Sequence of protein 2:
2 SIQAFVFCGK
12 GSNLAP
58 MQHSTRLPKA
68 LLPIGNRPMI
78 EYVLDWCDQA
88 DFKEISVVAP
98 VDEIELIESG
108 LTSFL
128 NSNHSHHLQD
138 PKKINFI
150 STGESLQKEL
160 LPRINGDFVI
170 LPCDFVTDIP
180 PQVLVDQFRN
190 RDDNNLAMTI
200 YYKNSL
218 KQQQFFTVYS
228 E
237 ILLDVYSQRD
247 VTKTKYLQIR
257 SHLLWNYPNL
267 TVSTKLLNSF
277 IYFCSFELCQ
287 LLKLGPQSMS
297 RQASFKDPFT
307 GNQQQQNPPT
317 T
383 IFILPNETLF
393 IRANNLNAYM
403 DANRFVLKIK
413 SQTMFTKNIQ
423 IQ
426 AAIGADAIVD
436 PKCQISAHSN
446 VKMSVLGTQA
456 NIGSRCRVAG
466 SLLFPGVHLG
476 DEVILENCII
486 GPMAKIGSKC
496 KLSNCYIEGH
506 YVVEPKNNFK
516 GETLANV

Interface contacts:
Residue F224 in protein 1 contacts residue V268 in protein 2 (closest heavy-atom distance 2.7 Å).
Residue V225 in protein 1 is in contact with residue T267 in protein 2 (closest heavy-atom distance 3.9 Å).
Residue L200 in protein 1 contacts residue W261 in protein 2 (closest heavy-atom distance 4.3 Å).
Residue Q212 in protein 1 interacts with residue Y252 in protein 2 (closest heavy-atom distance 4.8 Å).
Residue E223 in protein 1 is in contact with residue T270 in protein 2 (closest heavy-atom distance 5.0 Å).
Residue D222 in protein 1 is in contact with residue S269 in protein 2 (closest heavy-atom distance 4.9 Å).
Residue I211 in protein 1 is in contact with residue W261 in protein 2 (closest heavy-atom distance 4.3 Å).
Residue D229 in protein 1 contacts residue P264 in protein 2 (closest heavy-atom distance 3.0 Å).
Residue R227 in protein 1 contacts residue N265 in protein 2 (closest heavy-atom distance 3.4 Å).
Residue T209 in protein 1 contacts residue S257 in protein 2 (closest heavy-atom distance 4.8 Å).
Residue D222 in protein 1 interacts with residue V268 in protein 2 (closest heavy-atom distance 3.6 Å).
Residue N228 in protein 1 is in contact with residue W261 in protein 2 (closest heavy-atom distance 4.3 Å).
Residue N228 in protein 1 contacts residue P264 in protein 2 (closest heavy-atom distance 3.6 Å).
Residue T173 in protein 1 contacts residue P264 in protein 2 (closest heavy-atom distance 3.4 Å).
Residue I226 in protein 1 interacts with residue T267 in protein 2 (closest heavy-atom distance 4.5 Å).
Residue P215 in protein 1 interacts with residue Y252 in protein 2 (closest heavy-atom distance 3.6 Å).
Residue I226 in protein 1 is in contact with residue N265 in protein 2 (closest heavy-atom distance 3.4 Å).
Residue P175 in protein 1 contacts residue W261 in protein 2 (closest heavy-atom distance 3.9 Å).
Residue R227 in protein 1 interacts with residue L266 in protein 2 (closest heavy-atom distance 4.8 Å).
Residue L202 in protein 1 contacts residue W261 in protein 2 (closest heavy-atom distance 3.7 Å).
Residue E223 in protein 1 interacts with residue V268 in protein 2 (closest heavy-atom distance 4.5 Å).
Residue I213 in protein 1 is in contact with residue L253 in protein 2 (closest heavy-atom distance 4.0 Å).
Residue V225 in protein 1 contacts residue V268 in protein 2 (closest heavy-atom distance 4.8 Å).
Residue I226 in protein 1 interacts with residue L266 in protein 2 (closest heavy-atom distance 2.7 Å).
Residue P175 in protein 1 interacts with residue P264 in protein 2 (closest heavy-atom distance 4.8 Å).
Residue L218 in protein 1 contacts residue L253 in protein 2 (closest heavy-atom distance 3.8 Å).
Residue I226 in protein 1 is in contact with residue P264 in protein 2 (closest heavy-atom distance 3.6 Å).
Residue D229 in protein 1 is in contact with residue N265 in protein 2 (closest heavy-atom distance 4.4 Å).
Residue I213 in protein 1 is in contact with residue I255 in protein 2 (closest heavy-atom distance 4.7 Å).
Residue I213 in protein 1 is in contact with residue Y252 in protein 2 (closest heavy-atom distance 3.6 Å).
Residue I226 in protein 1 interacts with residue I255 in protein 2 (closest heavy-atom distance 4.7 Å).
Residue I211 in protein 1 contacts residue S257 in protein 2 (closest heavy-atom distance 3.8 Å).
Residue F224 in protein 1 contacts residue L266 in protein 2 (closest heavy-atom distance 4.7 Å).
Residue D219 in protein 1 interacts with residue Q219 in protein 2 (closest heavy-atom distance 3.2 Å).
Residue D222 in protein 1 is in contact with residue T270 in protein 2 (closest heavy-atom distance 2.9 Å).
Residue Y174 in protein 1 contacts residue P264 in protein 2 (closest heavy-atom distance 4.7 Å).
Residue I226 in protein 1 is in contact with residue L260 in protein 2 (closest heavy-atom distance 3.9 Å).
Residue T173 in protein 1 contacts residue E228 in protein 2 (closest heavy-atom distance 4.4 Å).
Residue L218 in protein 1 interacts with residue Q219 in protein 2 (closest heavy-atom distance 4.3 Å).
Residue R227 in protein 1 interacts with residue P264 in protein 2 (closest heavy-atom distance 3.4 Å).
Residue V225 in protein 1 is in contact with residue L266 in protein 2 (closest heavy-atom distance 3.5 Å).
Residue P203 in protein 1 interacts with residue W261 in protein 2 (closest heavy-atom distance 4.1 Å).
Residue V225 in protein 1 interacts with residue N265 in protein 2 (closest heavy-atom distance 4.0 Å).
Residue D214 in protein 1 is in contact with residue Y252 in protein 2 (closest heavy-atom distance 5.0 Å).
Residue I226 in protein 1 contacts residue V268 in protein 2 (closest heavy-atom distance 3.8 Å).
Residue F224 in protein 1 contacts residue T267 in protein 2 (closest heavy-atom distance 3.5 Å).
Residue I211 in protein 1 interacts with residue L260 in protein 2 (closest heavy-atom distance 4.5 Å).

Sequence of protein 1:
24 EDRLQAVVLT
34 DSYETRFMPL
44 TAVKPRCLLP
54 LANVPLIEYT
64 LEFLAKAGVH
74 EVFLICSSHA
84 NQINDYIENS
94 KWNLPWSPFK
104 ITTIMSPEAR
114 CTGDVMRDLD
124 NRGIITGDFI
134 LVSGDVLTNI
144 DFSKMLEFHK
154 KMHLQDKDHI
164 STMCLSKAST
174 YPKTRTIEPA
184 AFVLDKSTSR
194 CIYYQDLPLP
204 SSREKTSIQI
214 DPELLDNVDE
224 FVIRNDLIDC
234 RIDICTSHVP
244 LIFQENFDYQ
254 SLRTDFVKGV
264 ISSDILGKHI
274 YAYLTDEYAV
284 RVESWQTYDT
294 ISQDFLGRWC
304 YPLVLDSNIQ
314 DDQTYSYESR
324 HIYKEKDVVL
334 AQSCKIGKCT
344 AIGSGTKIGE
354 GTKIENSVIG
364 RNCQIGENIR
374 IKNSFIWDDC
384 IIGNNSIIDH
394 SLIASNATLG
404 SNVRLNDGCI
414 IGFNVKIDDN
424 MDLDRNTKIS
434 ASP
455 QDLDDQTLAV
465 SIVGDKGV

These two protein chains interact to form a complex.